Sequence of protein 1:
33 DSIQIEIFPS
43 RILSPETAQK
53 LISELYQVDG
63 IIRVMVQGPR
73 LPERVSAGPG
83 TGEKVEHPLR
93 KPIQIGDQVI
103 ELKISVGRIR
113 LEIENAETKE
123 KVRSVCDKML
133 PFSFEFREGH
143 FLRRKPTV

Contacts between the two chains:
Residue Q80 in protein 2 contacts residue I102 in protein 1 (closest heavy-atom distance 3.4 Å).
Residue P77 in protein 2 is in contact with residue V66 in protein 1 (closest heavy-atom distance 3.1 Å).
Residue T410 in protein 2 is in contact with residue E38 in protein 1 (closest heavy-atom distance 3.5 Å).
Residue A76 in protein 2 interacts with residue Y58 in protein 1 (closest heavy-atom distance 3.3 Å).
Residue E96 in protein 2 interacts with residue R145 in protein 1 (closest heavy-atom distance 4.3 Å).
Residue G79 in protein 2 interacts with residue M67 in protein 1 (closest heavy-atom distance 3.8 Å).
Residue Q80 in protein 2 contacts residue L104 in protein 1 (closest heavy-atom distance 3.4 Å).
Residue T84 in protein 2 contacts residue Q69 in protein 1 (closest heavy-atom distance 3.7 Å).
Residue P85 in protein 2 is in contact with residue L144 in protein 1 (closest heavy-atom distance 4.2 Å).
Residue R81 in protein 2 contacts residue Q69 in protein 1 (closest heavy-atom distance 3.0 Å).
Residue P77 in protein 2 interacts with residue I64 in protein 1 (closest heavy-atom distance 3.1 Å).
Residue A82 in protein 2 interacts with residue R72 in protein 1 (closest heavy-atom distance 4.4 Å).
Residue F408 in protein 2 interacts with residue E137 in protein 1 (closest heavy-atom distance 3.2 Å).
Residue L78 in protein 2 contacts residue I102 in protein 1 (closest heavy-atom distance 4.3 Å).
Residue E413 in protein 2 is in contact with residue F40 in protein 1 (closest heavy-atom distance 3.8 Å).
Residue D92 in protein 2 interacts with residue H142 in protein 1 (closest heavy-atom distance 3.3 Å).
Residue G79 in protein 2 contacts residue V66 in protein 1 (closest heavy-atom distance 3.1 Å).
Residue P77 in protein 2 contacts residue R65 in protein 1 (closest heavy-atom distance 3.8 Å).
Residue Q80 in protein 2 is in contact with residue I106 in protein 1 (closest heavy-atom distance 4.1 Å).
Residue I93 in protein 2 contacts residue K147 in protein 1 (closest heavy-atom distance 3.8 Å).
Residue I83 in protein 2 is in contact with residue Q69 in protein 1 (closest heavy-atom distance 3.6 Å).
Residue A411 in protein 2 contacts residue R110 in protein 1 (closest heavy-atom distance 4.1 Å).
Residue K407 in protein 2 contacts residue E137 in protein 1 (closest heavy-atom distance 2.8 Å).
Residue A82 in protein 2 contacts residue I106 in protein 1 (closest heavy-atom distance 4.0 Å).
Residue A76 in protein 2 interacts with residue I63 in protein 1 (closest heavy-atom distance 4.0 Å).
Residue R81 in protein 2 is in contact with residue V68 in protein 1 (closest heavy-atom distance 3.6 Å).
Residue F408 in protein 2 contacts residue R139 in protein 1 (closest heavy-atom distance 3.1 Å).
Residue L78 in protein 2 contacts residue V68 in protein 1 (closest heavy-atom distance 3.9 Å).
Residue Q80 in protein 2 is in contact with residue V68 in protein 1 (closest heavy-atom distance 3.8 Å).
Residue P409 in protein 2 is in contact with residue F40 in protein 1 (closest heavy-atom distance 3.6 Å).
Residue A82 in protein 2 interacts with residue Q69 in protein 1 (closest heavy-atom distance 3.2 Å).
Residue E556 in protein 2 interacts with residue P148 in protein 1 (closest heavy-atom distance 4.0 Å).
Residue A76 in protein 2 is in contact with residue R65 in protein 1 (closest heavy-atom distance 4.2 Å).
Residue V94 in protein 2 interacts with residue L144 in protein 1 (closest heavy-atom distance 3.3 Å).
Residue V94 in protein 2 contacts residue F143 in protein 1 (closest heavy-atom distance 3.9 Å).
Residue L78 in protein 2 is in contact with residue Y58 in protein 1 (closest heavy-atom distance 2.9 Å).
Residue A76 in protein 2 contacts residue I64 in protein 1 (closest heavy-atom distance 3.1 Å).
Residue T84 in protein 2 interacts with residue R112 in protein 1 (closest heavy-atom distance 3.4 Å).
Residue L78 in protein 2 interacts with residue I97 in protein 1 (closest heavy-atom distance 3.6 Å).
Residue P85 in protein 2 interacts with residue R112 in protein 1 (closest heavy-atom distance 4.4 Å).
Residue F408 in protein 2 contacts residue E38 in protein 1 (closest heavy-atom distance 3.1 Å).
Residue R81 in protein 2 contacts residue G70 in protein 1 (closest heavy-atom distance 3.8 Å).
Residue D92 in protein 2 interacts with residue K147 in protein 1 (closest heavy-atom distance 3.0 Å).
Residue V94 in protein 2 interacts with residue R145 in protein 1 (closest heavy-atom distance 2.9 Å).
Residue F408 in protein 2 is in contact with residue F40 in protein 1 (closest heavy-atom distance 4.2 Å).
Residue Q80 in protein 2 interacts with residue K105 in protein 1 (closest heavy-atom distance 3.0 Å).
Residue T410 in protein 2 is in contact with residue F40 in protein 1 (closest heavy-atom distance 3.5 Å).
Residue R555 in protein 2 contacts residue V150 in protein 1 (closest heavy-atom distance 3.1 Å).
Residue R81 in protein 2 is in contact with residue M67 in protein 1 (closest heavy-atom distance 3.1 Å).
Residue P77 in protein 2 interacts with residue Y58 in protein 1 (closest heavy-atom distance 2.7 Å).
Residue L78 in protein 2 is in contact with residue V66 in protein 1 (closest heavy-atom distance 3.7 Å).
Residue A82 in protein 2 is in contact with residue G70 in protein 1 (closest heavy-atom distance 3.2 Å).
Residue R555 in protein 2 is in contact with residue T149 in protein 1 (closest heavy-atom distance 4.2 Å).
Residue Q80 in protein 2 contacts residue E103 in protein 1 (closest heavy-atom distance 3.4 Å).
Residue P85 in protein 2 interacts with residue F143 in protein 1 (closest heavy-atom distance 4.4 Å).
Residue T410 in protein 2 contacts residue R110 in protein 1 (closest heavy-atom distance 2.7 Å).
Residue T84 in protein 2 is in contact with residue R110 in protein 1 (closest heavy-atom distance 3.6 Å).
Residue G79 in protein 2 interacts with residue V68 in protein 1 (closest heavy-atom distance 3.0 Å).
Residue R81 in protein 2 contacts residue I106 in protein 1 (closest heavy-atom distance 4.0 Å).
Residue V94 in protein 2 is in contact with residue K147 in protein 1 (closest heavy-atom distance 4.3 Å).

These two protein chains interact to form a complex.

Sequence of protein 2:
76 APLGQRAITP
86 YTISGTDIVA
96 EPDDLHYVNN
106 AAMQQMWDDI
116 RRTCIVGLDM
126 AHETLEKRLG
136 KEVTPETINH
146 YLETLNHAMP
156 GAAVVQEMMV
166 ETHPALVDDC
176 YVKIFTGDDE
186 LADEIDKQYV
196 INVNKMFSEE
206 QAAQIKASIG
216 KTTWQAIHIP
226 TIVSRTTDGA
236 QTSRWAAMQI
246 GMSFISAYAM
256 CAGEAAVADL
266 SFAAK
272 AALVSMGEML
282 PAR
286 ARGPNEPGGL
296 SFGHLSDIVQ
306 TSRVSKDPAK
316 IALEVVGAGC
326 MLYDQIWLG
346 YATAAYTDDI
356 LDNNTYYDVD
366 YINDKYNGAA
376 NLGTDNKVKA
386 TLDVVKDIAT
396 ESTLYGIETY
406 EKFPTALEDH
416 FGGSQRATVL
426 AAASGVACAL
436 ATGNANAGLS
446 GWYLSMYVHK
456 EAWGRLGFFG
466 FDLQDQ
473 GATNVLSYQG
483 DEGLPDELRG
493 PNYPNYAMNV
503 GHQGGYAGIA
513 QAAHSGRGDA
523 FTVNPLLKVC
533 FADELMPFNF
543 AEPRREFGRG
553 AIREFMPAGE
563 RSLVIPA